This data describes a binding interaction between two proteins.

Sequence of the second protein:
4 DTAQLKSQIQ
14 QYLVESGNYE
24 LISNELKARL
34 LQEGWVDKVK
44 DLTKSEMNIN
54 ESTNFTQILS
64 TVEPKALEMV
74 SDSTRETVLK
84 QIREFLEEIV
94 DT

Interface contacts:
Residue N57 in the second protein is in contact with residue S10 in the first protein (closest heavy-atom distance 3.0 Å).
Residue S10 in the second protein interacts with residue T59 in the first protein (closest heavy-atom distance 3.3 Å).
Residue Q14 in the second protein interacts with residue F58 in the first protein (closest heavy-atom distance 4.8 Å).
Residue Q14 in the second protein interacts with residue T56 in the first protein (closest heavy-atom distance 3.0 Å).
Residue Q7 in the second protein interacts with residue N57 in the first protein (closest heavy-atom distance 3.6 Å).
Residue Q11 in the second protein contacts residue N57 in the first protein (closest heavy-atom distance 4.1 Å).
Residue T59 in the second protein contacts residue Q7 in the first protein (closest heavy-atom distance 3.7 Å).
Residue Q11 in the second protein is in contact with residue S55 in the first protein (closest heavy-atom distance 4.4 Å).
Residue T59 in the second protein interacts with residue S10 in the first protein (closest heavy-atom distance 3.3 Å).
Residue T56 in the second protein interacts with residue Q14 in the first protein (closest heavy-atom distance 3.7 Å).
Residue S10 in the second protein contacts residue F58 in the first protein (closest heavy-atom distance 4.6 Å).
Residue Q11 in the second protein contacts residue T56 in the first protein (closest heavy-atom distance 5.0 Å).
Residue N57 in the second protein is in contact with residue Q14 in the first protein (closest heavy-atom distance 3.8 Å).
Residue F58 in the second protein interacts with residue S10 in the first protein (closest heavy-atom distance 4.4 Å).
Residue Q7 in the second protein contacts residue T59 in the first protein (closest heavy-atom distance 3.9 Å).
Residue S10 in the second protein interacts with residue N57 in the first protein (closest heavy-atom distance 2.7 Å).
Residue N57 in the second protein interacts with residue Q11 in the first protein (closest heavy-atom distance 3.9 Å).
Residue Q60 in the second protein contacts residue Q7 in the first protein (closest heavy-atom distance 3.9 Å).
Residue Q14 in the second protein contacts residue N57 in the first protein (closest heavy-atom distance 3.8 Å).
Residue Q7 in the second protein interacts with residue Q60 in the first protein (closest heavy-atom distance 3.4 Å).
Residue N57 in the second protein interacts with residue Q7 in the first protein (closest heavy-atom distance 3.2 Å).
Residue F58 in the second protein is in contact with residue Q14 in the first protein (closest heavy-atom distance 4.5 Å).
Residue S55 in the second protein contacts residue Q11 in the first protein (closest heavy-atom distance 3.7 Å).

Sequence of the first protein:
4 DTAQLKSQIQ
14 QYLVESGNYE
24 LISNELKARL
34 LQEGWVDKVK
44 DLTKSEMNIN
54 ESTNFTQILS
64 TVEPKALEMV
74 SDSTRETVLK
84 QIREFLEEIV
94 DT